The following describes two proteins that form a bound complex.

Residue-level contacts at the interface:
Residue E132 in protein 1 interacts with residue K2 in protein 2 (closest heavy-atom distance 4.5 Å).

Sequence of protein 1:
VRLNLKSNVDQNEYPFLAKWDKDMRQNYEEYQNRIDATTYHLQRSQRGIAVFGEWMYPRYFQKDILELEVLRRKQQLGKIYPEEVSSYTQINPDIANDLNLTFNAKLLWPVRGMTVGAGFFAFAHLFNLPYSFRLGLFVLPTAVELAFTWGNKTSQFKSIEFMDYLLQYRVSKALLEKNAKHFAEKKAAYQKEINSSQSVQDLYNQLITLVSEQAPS

Sequence of protein 2:
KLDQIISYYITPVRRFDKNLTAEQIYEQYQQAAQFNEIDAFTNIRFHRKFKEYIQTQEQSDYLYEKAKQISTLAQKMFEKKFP